The following describes two proteins that form a bound complex.

Contacts between the two chains:
Residue R171 in protein 2 is in contact with residue D100 in protein 1 (closest heavy-atom distance 4.7 Å).
Residue Q168 in protein 2 interacts with residue N102 in protein 1 (closest heavy-atom distance 4.0 Å).
Residue R171 in protein 2 contacts residue N102 in protein 1 (closest heavy-atom distance 4.2 Å).
Residue R171 in protein 2 interacts with residue E99 in protein 1 (closest heavy-atom distance 2.6 Å).
Residue E164 in protein 2 contacts residue N102 in protein 1 (closest heavy-atom distance 3.9 Å).

Sequence of protein 2:
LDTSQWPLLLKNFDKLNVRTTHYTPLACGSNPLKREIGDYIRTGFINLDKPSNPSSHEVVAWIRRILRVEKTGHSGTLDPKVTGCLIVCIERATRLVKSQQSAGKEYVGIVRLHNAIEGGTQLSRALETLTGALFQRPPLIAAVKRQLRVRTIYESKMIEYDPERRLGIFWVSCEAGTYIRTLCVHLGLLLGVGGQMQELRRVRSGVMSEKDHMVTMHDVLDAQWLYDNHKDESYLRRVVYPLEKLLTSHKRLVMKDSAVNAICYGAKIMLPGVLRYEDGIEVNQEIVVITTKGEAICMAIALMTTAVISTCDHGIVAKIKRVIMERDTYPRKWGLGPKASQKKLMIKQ

Sequence of protein 1:
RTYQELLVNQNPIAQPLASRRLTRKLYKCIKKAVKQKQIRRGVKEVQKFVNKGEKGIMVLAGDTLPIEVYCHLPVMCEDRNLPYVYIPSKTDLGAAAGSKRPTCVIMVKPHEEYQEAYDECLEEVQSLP